Sequence of protein 2:
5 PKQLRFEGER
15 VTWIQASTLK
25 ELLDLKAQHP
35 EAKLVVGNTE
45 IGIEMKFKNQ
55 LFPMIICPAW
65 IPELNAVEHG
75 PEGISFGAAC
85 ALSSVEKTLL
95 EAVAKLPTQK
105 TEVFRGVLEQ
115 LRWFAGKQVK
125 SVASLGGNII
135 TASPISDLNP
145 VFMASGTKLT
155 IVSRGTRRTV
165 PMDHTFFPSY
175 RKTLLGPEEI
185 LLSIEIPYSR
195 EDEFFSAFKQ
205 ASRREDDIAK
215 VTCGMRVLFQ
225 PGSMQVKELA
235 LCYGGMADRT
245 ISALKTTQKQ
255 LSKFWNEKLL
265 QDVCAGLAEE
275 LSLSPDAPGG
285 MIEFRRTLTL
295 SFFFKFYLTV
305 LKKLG

Sequence of protein 1:
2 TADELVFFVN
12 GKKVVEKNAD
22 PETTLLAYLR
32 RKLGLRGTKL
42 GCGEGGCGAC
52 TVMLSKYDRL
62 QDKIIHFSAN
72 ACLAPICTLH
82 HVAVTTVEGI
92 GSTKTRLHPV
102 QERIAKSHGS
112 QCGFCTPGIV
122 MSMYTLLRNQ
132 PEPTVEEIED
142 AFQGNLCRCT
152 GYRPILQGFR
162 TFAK

Contacts between the two chains:
Residue E11 in protein 2 is in contact with residue A20 in protein 1 (closest heavy-atom distance 3.4 Å).
Residue F10 in protein 2 contacts residue A20 in protein 1 (closest heavy-atom distance 4.0 Å).
Residue V123 in protein 2 interacts with residue G46 in protein 1 (closest heavy-atom distance 3.8 Å).
Residue R14 in protein 2 interacts with residue E23 in protein 1 (closest heavy-atom distance 2.5 Å).
Residue G46 in protein 2 contacts residue L74 in protein 1 (closest heavy-atom distance 4.1 Å).
Residue V126 in protein 2 contacts residue A70 in protein 1 (closest heavy-atom distance 4.0 Å).
Residue Q122 in protein 2 interacts with residue S123 in protein 1 (closest heavy-atom distance 3.4 Å).
Residue K6 in protein 2 is in contact with residue D4 in protein 1 (closest heavy-atom distance 3.4 Å).
Residue T43 in protein 2 contacts residue L74 in protein 1 (closest heavy-atom distance 4.1 Å).
Residue T16 in protein 2 contacts residue P22 in protein 1 (closest heavy-atom distance 4.2 Å).
Residue V123 in protein 2 is in contact with residue N71 in protein 1 (closest heavy-atom distance 3.6 Å).
Residue E13 in protein 2 interacts with residue D21 in protein 1 (closest heavy-atom distance 3.0 Å).
Residue L8 in protein 2 is in contact with residue H81 in protein 1 (closest heavy-atom distance 3.5 Å).
Residue F10 in protein 2 contacts residue E5 in protein 1 (closest heavy-atom distance 3.8 Å).
Residue N42 in protein 2 is in contact with residue P76 in protein 1 (closest heavy-atom distance 3.3 Å).
Residue R116 in protein 2 interacts with residue Q144 in protein 1 (closest heavy-atom distance 2.8 Å).
Residue F51 in protein 2 contacts residue G44 in protein 1 (closest heavy-atom distance 3.7 Å).
Residue S125 in protein 2 is in contact with residue S69 in protein 1 (closest heavy-atom distance 3.6 Å).
Residue Q122 in protein 2 interacts with residue T52 in protein 1 (closest heavy-atom distance 2.9 Å).
Residue Q122 in protein 2 interacts with residue A70 in protein 1 (closest heavy-atom distance 3.8 Å).
Residue V15 in protein 2 interacts with residue E23 in protein 1 (closest heavy-atom distance 3.9 Å).
Residue W64 in protein 2 interacts with residue H81 in protein 1 (closest heavy-atom distance 3.5 Å).
Residue Q122 in protein 2 interacts with residue S69 in protein 1 (closest heavy-atom distance 3.5 Å).
Residue R9 in protein 2 interacts with residue D4 in protein 1 (closest heavy-atom distance 2.9 Å).
Residue L8 in protein 2 contacts residue D4 in protein 1 (closest heavy-atom distance 3.4 Å).
Residue A119 in protein 2 interacts with residue Q144 in protein 1 (closest heavy-atom distance 3.7 Å).
Residue N42 in protein 2 interacts with residue L74 in protein 1 (closest heavy-atom distance 3.0 Å).
Residue G120 in protein 2 interacts with residue Q144 in protein 1 (closest heavy-atom distance 3.4 Å).
Residue W17 in protein 2 is in contact with residue T79 in protein 1 (closest heavy-atom distance 3.3 Å).
Residue I47 in protein 2 contacts residue E45 in protein 1 (closest heavy-atom distance 3.7 Å).
Residue F10 in protein 2 contacts residue C78 in protein 1 (closest heavy-atom distance 3.3 Å).
Residue K121 in protein 2 is in contact with residue S69 in protein 1 (closest heavy-atom distance 4.0 Å).
Residue K121 in protein 2 interacts with residue Q144 in protein 1 (closest heavy-atom distance 4.2 Å).
Residue W17 in protein 2 is in contact with residue P76 in protein 1 (closest heavy-atom distance 4.0 Å).
Residue F118 in protein 2 is in contact with residue Q144 in protein 1 (closest heavy-atom distance 4.0 Å).
Residue G12 in protein 2 is in contact with residue D21 in protein 1 (closest heavy-atom distance 3.6 Å).
Residue Q122 in protein 2 contacts residue G49 in protein 1 (closest heavy-atom distance 4.0 Å).
Residue F10 in protein 2 contacts residue D4 in protein 1 (closest heavy-atom distance 3.5 Å).
Residue V15 in protein 2 contacts residue P22 in protein 1 (closest heavy-atom distance 3.6 Å).
Residue W17 in protein 2 interacts with residue P22 in protein 1 (closest heavy-atom distance 3.4 Å).
Residue W17 in protein 2 interacts with residue C78 in protein 1 (closest heavy-atom distance 3.6 Å).
Residue F51 in protein 2 is in contact with residue E45 in protein 1 (closest heavy-atom distance 4.0 Å).
Residue G12 in protein 2 contacts residue P22 in protein 1 (closest heavy-atom distance 3.4 Å).
Residue E11 in protein 2 contacts residue A3 in protein 1 (closest heavy-atom distance 4.2 Å).
Residue K121 in protein 2 interacts with residue A142 in protein 1 (closest heavy-atom distance 4.2 Å).
Residue V126 in protein 2 interacts with residue F68 in protein 1 (closest heavy-atom distance 3.8 Å).
Residue Q122 in protein 2 contacts residue N71 in protein 1 (closest heavy-atom distance 3.2 Å).
Residue E11 in protein 2 contacts residue P22 in protein 1 (closest heavy-atom distance 3.9 Å).
Residue Q122 in protein 2 interacts with residue N146 in protein 1 (closest heavy-atom distance 3.2 Å).
Residue S125 in protein 2 interacts with residue F68 in protein 1 (closest heavy-atom distance 3.6 Å).
Residue Q7 in protein 2 contacts residue D4 in protein 1 (closest heavy-atom distance 4.1 Å).
Residue F10 in protein 2 is in contact with residue P22 in protein 1 (closest heavy-atom distance 3.6 Å).
Residue K121 in protein 2 is in contact with residue D141 in protein 1 (closest heavy-atom distance 3.6 Å).
Residue Q122 in protein 2 is in contact with residue G145 in protein 1 (closest heavy-atom distance 3.5 Å).
Residue F10 in protein 2 is in contact with residue L6 in protein 1 (closest heavy-atom distance 3.7 Å).
Residue G41 in protein 2 contacts residue L74 in protein 1 (closest heavy-atom distance 3.8 Å).
Residue K124 in protein 2 is in contact with residue Q144 in protein 1 (closest heavy-atom distance 3.5 Å).
Residue G120 in protein 2 is in contact with residue G145 in protein 1 (closest heavy-atom distance 3.5 Å).
Residue F51 in protein 2 interacts with residue C43 in protein 1 (closest heavy-atom distance 3.9 Å).
Residue Q19 in protein 2 is in contact with residue C78 in protein 1 (closest heavy-atom distance 3.7 Å).

These two protein chains interact to form a complex.